Interface contacts:
Residue K42 in the second protein interacts with residue D169 in the first protein (closest heavy-atom distance 3.5 Å).
Residue E63 in the second protein is in contact with residue A244 in the first protein (closest heavy-atom distance 3.0 Å).
Residue E63 in the second protein contacts residue I241 in the first protein (closest heavy-atom distance 2.8 Å).
Residue S59 in the second protein contacts residue D245 in the first protein (closest heavy-atom distance 2.7 Å).
Residue V79 in the second protein interacts with residue R167 in the first protein (closest heavy-atom distance 3.6 Å).
Residue I143 in the second protein is in contact with residue L28 in the first protein (closest heavy-atom distance 3.6 Å).
Residue L66 in the second protein is in contact with residue M249 in the first protein (closest heavy-atom distance 3.6 Å).
Residue A23 in the second protein interacts with residue D169 in the first protein (closest heavy-atom distance 2.6 Å).
Residue T60 in the second protein interacts with residue K242 in the first protein (closest heavy-atom distance 3.4 Å).
Residue K162 in the second protein contacts residue P21 in the first protein (closest heavy-atom distance 3.6 Å).
Residue R62 in the second protein interacts with residue D245 in the first protein (closest heavy-atom distance 3.1 Å).
Residue L163 in the second protein is in contact with residue I23 in the first protein (closest heavy-atom distance 3.8 Å).
Residue D165 in the second protein contacts residue S27 in the first protein (closest heavy-atom distance 3.1 Å).
Residue R133 in the second protein interacts with residue N22 in the first protein (closest heavy-atom distance 2.9 Å).
Residue E93 in the second protein interacts with residue K242 in the first protein (closest heavy-atom distance 3.3 Å).
Residue L138 in the second protein contacts residue I23 in the first protein (closest heavy-atom distance 3.5 Å).
Residue G134 in the second protein contacts residue I23 in the first protein (closest heavy-atom distance 3.6 Å).
Residue C142 in the second protein contacts residue W31 in the first protein (closest heavy-atom distance 3.0 Å).
Residue G22 in the second protein is in contact with residue Q172 in the first protein (closest heavy-atom distance 3.5 Å).
Residue R62 in the second protein interacts with residue R246 in the first protein (closest heavy-atom distance 3.0 Å).
Residue G134 in the second protein is in contact with residue H20 in the first protein (closest heavy-atom distance 3.8 Å).
Residue Y24 in the second protein interacts with residue K242 in the first protein (closest heavy-atom distance 3.3 Å).
Residue A23 in the second protein contacts residue K242 in the first protein (closest heavy-atom distance 2.7 Å).
Residue P76 in the second protein interacts with residue R166 in the first protein (closest heavy-atom distance 3.5 Å).
Residue V161 in the second protein interacts with residue N22 in the first protein (closest heavy-atom distance 2.7 Å).
Residue E63 in the second protein contacts residue D245 in the first protein (closest heavy-atom distance 3.8 Å).
Residue T60 in the second protein is in contact with residue T243 in the first protein (closest heavy-atom distance 2.8 Å).
Residue L67 in the second protein interacts with residue W168 in the first protein (closest heavy-atom distance 3.7 Å).
Residue A23 in the second protein is in contact with residue Q172 in the first protein (closest heavy-atom distance 3.2 Å).
Residue V27 in the second protein is in contact with residue D169 in the first protein (closest heavy-atom distance 3.3 Å).
Residue N77 in the second protein is in contact with residue Q208 in the first protein (closest heavy-atom distance 3.0 Å).
Residue A65 in the second protein contacts residue R246 in the first protein (closest heavy-atom distance 3.6 Å).
Residue F137 in the second protein is in contact with residue T19 in the first protein (closest heavy-atom distance 3.4 Å).
Residue F137 in the second protein interacts with residue I23 in the first protein (closest heavy-atom distance 3.7 Å).
Residue F137 in the second protein interacts with residue H20 in the first protein (closest heavy-atom distance 3.5 Å).
Residue T160 in the second protein is in contact with residue N22 in the first protein (closest heavy-atom distance 3.6 Å).
Residue Y24 in the second protein interacts with residue D169 in the first protein (closest heavy-atom distance 2.7 Å).
Residue L66 in the second protein interacts with residue R246 in the first protein (closest heavy-atom distance 3.5 Å).
Residue N77 in the second protein is in contact with residue R166 in the first protein (closest heavy-atom distance 2.9 Å).
Residue F166 in the second protein contacts residue W31 in the first protein (closest heavy-atom distance 3.2 Å).
Residue S59 in the second protein contacts residue T243 in the first protein (closest heavy-atom distance 2.8 Å).
Residue R133 in the second protein is in contact with residue H20 in the first protein (closest heavy-atom distance 3.6 Å).
Residue E63 in the second protein is in contact with residue K242 in the first protein (closest heavy-atom distance 3.1 Å).
Residue Y24 in the second protein contacts residue W168 in the first protein (closest heavy-atom distance 3.5 Å).
Residue A164 in the second protein contacts residue S27 in the first protein (closest heavy-atom distance 3.5 Å).
Residue Q130 in the second protein interacts with residue N22 in the first protein (closest heavy-atom distance 3.2 Å).
Residue R170 in the second protein is in contact with residue R30 in the first protein (closest heavy-atom distance 3.1 Å).
Residue V144 in the second protein is in contact with residue W31 in the first protein (closest heavy-atom distance 3.2 Å).
Residue F137 in the second protein is in contact with residue L28 in the first protein (closest heavy-atom distance 3.7 Å).
Residue R170 in the second protein interacts with residue Q34 in the first protein (closest heavy-atom distance 3.4 Å).
Residue K162 in the second protein is in contact with residue N22 in the first protein (closest heavy-atom distance 3.2 Å).
Residue R69 in the second protein interacts with residue E250 in the first protein (closest heavy-atom distance 3.6 Å).
Residue F166 in the second protein interacts with residue S27 in the first protein (closest heavy-atom distance 3.6 Å).
Residue L163 in the second protein interacts with residue N22 in the first protein (closest heavy-atom distance 2.9 Å).
Residue I143 in the second protein contacts residue W31 in the first protein (closest heavy-atom distance 3.3 Å).
Residue S59 in the second protein contacts residue A244 in the first protein (closest heavy-atom distance 3.6 Å).
Residue L163 in the second protein is in contact with residue D24 in the first protein (closest heavy-atom distance 2.8 Å).
Residue E63 in the second protein interacts with residue T243 in the first protein (closest heavy-atom distance 3.6 Å).
Residue K42 in the second protein interacts with residue W168 in the first protein (closest heavy-atom distance 3.4 Å).
Residue G22 in the second protein is in contact with residue D169 in the first protein (closest heavy-atom distance 3.3 Å).

The following describes two proteins that form a bound complex.

Sequence of the first protein:
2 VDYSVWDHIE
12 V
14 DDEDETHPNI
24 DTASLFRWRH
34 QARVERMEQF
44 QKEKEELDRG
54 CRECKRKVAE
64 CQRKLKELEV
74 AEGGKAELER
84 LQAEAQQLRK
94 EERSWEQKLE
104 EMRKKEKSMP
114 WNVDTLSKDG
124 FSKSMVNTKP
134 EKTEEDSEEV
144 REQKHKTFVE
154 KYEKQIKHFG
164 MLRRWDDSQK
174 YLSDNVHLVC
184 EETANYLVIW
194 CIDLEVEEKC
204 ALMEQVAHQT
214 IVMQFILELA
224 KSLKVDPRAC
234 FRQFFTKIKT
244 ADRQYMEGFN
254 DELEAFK

Sequence of the second protein:
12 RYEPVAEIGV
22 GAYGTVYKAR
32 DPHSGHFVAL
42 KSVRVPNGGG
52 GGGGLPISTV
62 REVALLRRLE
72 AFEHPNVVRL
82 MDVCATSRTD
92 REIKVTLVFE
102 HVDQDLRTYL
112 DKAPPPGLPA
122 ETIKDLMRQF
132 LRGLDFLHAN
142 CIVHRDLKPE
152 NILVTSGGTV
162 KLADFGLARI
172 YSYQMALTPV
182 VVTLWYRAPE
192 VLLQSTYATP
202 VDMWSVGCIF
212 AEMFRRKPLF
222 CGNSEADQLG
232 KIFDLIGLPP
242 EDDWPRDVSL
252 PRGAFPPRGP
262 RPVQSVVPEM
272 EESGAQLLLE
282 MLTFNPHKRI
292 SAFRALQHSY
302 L